This data describes a binding interaction between two proteins.

Contacts between the two chains:
Residue N245 in protein 1 contacts residue L294 in protein 2 (closest heavy-atom distance 4.7 Å).
Residue A256 in protein 1 interacts with residue L305 in protein 2 (closest heavy-atom distance 4.9 Å).

Sequence of protein 1:
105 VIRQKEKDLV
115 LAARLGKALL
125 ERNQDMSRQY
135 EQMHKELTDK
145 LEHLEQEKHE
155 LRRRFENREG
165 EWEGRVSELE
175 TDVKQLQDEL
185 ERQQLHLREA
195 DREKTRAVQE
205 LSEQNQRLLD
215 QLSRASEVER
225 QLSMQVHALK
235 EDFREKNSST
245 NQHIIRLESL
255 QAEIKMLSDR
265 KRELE

Sequence of protein 2:
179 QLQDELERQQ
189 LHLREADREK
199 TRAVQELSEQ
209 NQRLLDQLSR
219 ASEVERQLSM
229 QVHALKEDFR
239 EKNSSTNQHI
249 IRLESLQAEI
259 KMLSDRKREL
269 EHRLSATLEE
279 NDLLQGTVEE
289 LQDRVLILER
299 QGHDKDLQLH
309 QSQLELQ